Sequence of chain B:
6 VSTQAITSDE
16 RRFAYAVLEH

Sequence of chain A:
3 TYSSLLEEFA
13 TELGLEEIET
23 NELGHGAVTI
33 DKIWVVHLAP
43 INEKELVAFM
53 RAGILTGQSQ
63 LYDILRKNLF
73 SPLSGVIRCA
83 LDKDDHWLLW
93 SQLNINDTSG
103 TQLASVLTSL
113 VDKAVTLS

Contacts between the two chains:
Residue V30 in chain A interacts with residue Q9 in chain B (closest heavy-atom distance 4.5 Å).
Residue H39 in chain A contacts residue E15 in chain B (closest heavy-atom distance 3.8 Å).
Residue D84 in chain A interacts with residue F18 in chain B (closest heavy-atom distance 3.5 Å).
Residue T110 in chain A contacts residue V6 in chain B (closest heavy-atom distance 3.5 Å).
Residue H27 in chain A interacts with residue Y20 in chain B (closest heavy-atom distance 4.5 Å).
Residue H27 in chain A is in contact with residue A19 in chain B (closest heavy-atom distance 3.0 Å).
Residue F51 in chain A is in contact with residue F18 in chain B (closest heavy-atom distance 4.4 Å).
Residue L17 in chain A is in contact with residue Q9 in chain B (closest heavy-atom distance 4.7 Å).
Residue L109 in chain A is in contact with residue V6 in chain B (closest heavy-atom distance 3.9 Å).
Residue T31 in chain A is in contact with residue A10 in chain B (closest heavy-atom distance 4.7 Å).
Residue V30 in chain A is in contact with residue T8 in chain B (closest heavy-atom distance 4.6 Å).
Residue R53 in chain A interacts with residue F18 in chain B (closest heavy-atom distance 3.8 Å).
Residue H39 in chain A contacts residue A19 in chain B (closest heavy-atom distance 3.4 Å).
Residue A29 in chain A interacts with residue A10 in chain B (closest heavy-atom distance 4.9 Å).
Residue T31 in chain A interacts with residue T8 in chain B (closest heavy-atom distance 3.3 Å).
Residue L15 in chain A interacts with residue V6 in chain B (closest heavy-atom distance 3.6 Å).
Residue T31 in chain A contacts residue I11 in chain B (closest heavy-atom distance 3.0 Å).
Residue L90 in chain A is in contact with residue F18 in chain B (closest heavy-atom distance 3.8 Å).
Residue D33 in chain A interacts with residue T8 in chain B (closest heavy-atom distance 3.2 Å).
Residue A41 in chain A interacts with residue L23 in chain B (closest heavy-atom distance 4.2 Å).
Residue A106 in chain A contacts residue V6 in chain B (closest heavy-atom distance 3.5 Å).
Residue V30 in chain A interacts with residue A10 in chain B (closest heavy-atom distance 4.9 Å).
Residue V37 in chain A interacts with residue T12 in chain B (closest heavy-atom distance 4.6 Å).
Residue V37 in chain A interacts with residue I11 in chain B (closest heavy-atom distance 4.0 Å).
Residue I32 in chain A is in contact with residue Q9 in chain B (closest heavy-atom distance 5.0 Å).
Residue L90 in chain A interacts with residue V22 in chain B (closest heavy-atom distance 3.7 Å).
Residue H27 in chain A is in contact with residue E15 in chain B (closest heavy-atom distance 5.0 Å).
Residue H39 in chain A interacts with residue F18 in chain B (closest heavy-atom distance 4.2 Å).
Residue A29 in chain A is in contact with residue T12 in chain B (closest heavy-atom distance 4.1 Å).
Residue V49 in chain A contacts residue L23 in chain B (closest heavy-atom distance 4.7 Å).
Residue T31 in chain A interacts with residue Q9 in chain B (closest heavy-atom distance 3.0 Å).
Residue D33 in chain A interacts with residue S7 in chain B (closest heavy-atom distance 3.4 Å).
Residue K34 in chain A contacts residue T8 in chain B (closest heavy-atom distance 4.2 Å).
Residue T31 in chain A is in contact with residue T12 in chain B (closest heavy-atom distance 4.6 Å).
Residue A29 in chain A contacts residue I11 in chain B (closest heavy-atom distance 4.0 Å).
Residue L17 in chain A is in contact with residue A10 in chain B (closest heavy-atom distance 4.8 Å).
Residue I32 in chain A contacts residue T8 in chain B (closest heavy-atom distance 3.8 Å).
Residue H27 in chain A interacts with residue L23 in chain B (closest heavy-atom distance 3.8 Å).
Residue F51 in chain A is in contact with residue A19 in chain B (closest heavy-atom distance 4.4 Å).
Residue F51 in chain A interacts with residue V22 in chain B (closest heavy-atom distance 4.1 Å).
Residue V30 in chain A interacts with residue I11 in chain B (closest heavy-atom distance 4.2 Å).
Residue F51 in chain A contacts residue L23 in chain B (closest heavy-atom distance 4.3 Å).
Residue I32 in chain A interacts with residue V6 in chain B (closest heavy-atom distance 3.9 Å).
Residue M52 in chain A is in contact with residue F18 in chain B (closest heavy-atom distance 5.0 Å).

These two protein chains interact to form a complex.